Residue-level contacts at the interface:
Residue N373 in the first protein interacts with residue R296 in the second protein (closest heavy-atom distance 2.9 Å).
Residue N110 in the first protein interacts with residue K123 in the second protein (closest heavy-atom distance 3.4 Å).
Residue L588 in the first protein interacts with residue Y329 in the second protein (closest heavy-atom distance 3.3 Å).
Residue E182 in the first protein contacts residue V154 in the second protein (closest heavy-atom distance 3.6 Å).
Residue P430 in the first protein interacts with residue W138 in the second protein (closest heavy-atom distance 3.3 Å).
Residue L362 in the first protein is in contact with residue Q326 in the second protein (closest heavy-atom distance 3.4 Å).
Residue K577 in the first protein interacts with residue V150 in the second protein (closest heavy-atom distance 3.4 Å).
Residue L362 in the first protein contacts residue T327 in the second protein (closest heavy-atom distance 3.4 Å).
Residue T427 in the first protein contacts residue R237 in the second protein (closest heavy-atom distance 3.7 Å).
Residue D183 in the first protein contacts residue R325 in the second protein (closest heavy-atom distance 3.3 Å).
Residue Y148 in the first protein is in contact with residue M127 in the second protein (closest heavy-atom distance 2.6 Å).
Residue R177 in the first protein is in contact with residue L149 in the second protein (closest heavy-atom distance 3.3 Å).
Residue S178 in the first protein interacts with residue R131 in the second protein (closest heavy-atom distance 2.8 Å).
Residue E117 in the first protein interacts with residue Y125 in the second protein (closest heavy-atom distance 3.0 Å).
Residue K583 in the first protein interacts with residue N155 in the second protein (closest heavy-atom distance 3.3 Å).
Residue I105 in the first protein contacts residue W138 in the second protein (closest heavy-atom distance 3.6 Å).
Residue Q201 in the first protein interacts with residue V368 in the second protein (closest heavy-atom distance 3.3 Å).
Residue S178 in the first protein contacts residue M127 in the second protein (closest heavy-atom distance 3.4 Å).
Residue F572 in the first protein contacts residue D126 in the second protein (closest heavy-atom distance 3.3 Å).
Residue D184 in the first protein interacts with residue N321 in the second protein (closest heavy-atom distance 2.9 Å).
Residue A363 in the first protein is in contact with residue T327 in the second protein (closest heavy-atom distance 3.4 Å).
Residue M179 in the first protein is in contact with residue R131 in the second protein (closest heavy-atom distance 3.7 Å).
Residue R181 in the first protein is in contact with residue S304 in the second protein (closest heavy-atom distance 3.4 Å).
Residue R177 in the first protein is in contact with residue W159 in the second protein (closest heavy-atom distance 2.5 Å).
Residue D369 in the first protein interacts with residue R325 in the second protein (closest heavy-atom distance 3.5 Å).
Residue E364 in the first protein contacts residue T327 in the second protein (closest heavy-atom distance 3.4 Å).
Residue R424 in the first protein contacts residue R235 in the second protein (closest heavy-atom distance 3.2 Å).
Residue D183 in the first protein contacts residue Y329 in the second protein (closest heavy-atom distance 2.9 Å).
Residue D366 in the first protein is in contact with residue Q326 in the second protein (closest heavy-atom distance 3.0 Å).
Residue Y148 in the first protein contacts residue R131 in the second protein (closest heavy-atom distance 3.4 Å).
Residue Q602 in the first protein is in contact with residue R347 in the second protein (closest heavy-atom distance 3.4 Å).
Residue W119 in the first protein is in contact with residue E134 in the second protein (closest heavy-atom distance 3.3 Å).
Residue Q581 in the first protein contacts residue V154 in the second protein (closest heavy-atom distance 3.5 Å).
Residue A363 in the first protein interacts with residue Q326 in the second protein (closest heavy-atom distance 3.0 Å).
Residue E182 in the first protein is in contact with residue M161 in the second protein (closest heavy-atom distance 3.2 Å).
Residue F587 in the first protein is in contact with residue T327 in the second protein (closest heavy-atom distance 3.2 Å).
Residue G180 in the first protein is in contact with residue K310 in the second protein (closest heavy-atom distance 2.8 Å).
Residue F587 in the first protein interacts with residue R325 in the second protein (closest heavy-atom distance 3.3 Å).
Residue P592 in the first protein interacts with residue E344 in the second protein (closest heavy-atom distance 3.4 Å).
Residue E591 in the first protein is in contact with residue E356 in the second protein (closest heavy-atom distance 3.3 Å).
Residue E117 in the first protein is in contact with residue R122 in the second protein (closest heavy-atom distance 3.3 Å).
Residue L588 in the first protein interacts with residue P328 in the second protein (closest heavy-atom distance 3.2 Å).
Residue D183 in the first protein is in contact with residue Y318 in the second protein (closest heavy-atom distance 3.0 Å).
Residue L588 in the first protein contacts residue T327 in the second protein (closest heavy-atom distance 3.3 Å).
Residue N585 in the first protein is in contact with residue Y329 in the second protein (closest heavy-atom distance 3.0 Å).
Residue Q153 in the first protein interacts with residue W138 in the second protein (closest heavy-atom distance 3.2 Å).
Residue Q201 in the first protein interacts with residue E367 in the second protein (closest heavy-atom distance 2.8 Å).
Residue D184 in the first protein contacts residue S303 in the second protein (closest heavy-atom distance 3.5 Å).
Residue V152 in the first protein is in contact with residue I141 in the second protein (closest heavy-atom distance 3.3 Å).
Residue F587 in the first protein is in contact with residue P328 in the second protein (closest heavy-atom distance 3.2 Å).
Residue D183 in the first protein contacts residue W317 in the second protein (closest heavy-atom distance 3.0 Å).
Residue D369 in the first protein interacts with residue G324 in the second protein (closest heavy-atom distance 3.0 Å).
Residue L605 in the first protein interacts with residue R347 in the second protein (closest heavy-atom distance 3.5 Å).
Residue R375 in the first protein interacts with residue N321 in the second protein (closest heavy-atom distance 2.4 Å).
Residue R375 in the first protein interacts with residue R325 in the second protein (closest heavy-atom distance 3.1 Å).
Residue Q201 in the first protein contacts residue R369 in the second protein (closest heavy-atom distance 2.5 Å).
Residue K589 in the first protein interacts with residue A360 in the second protein (closest heavy-atom distance 3.3 Å).
Residue Q581 in the first protein interacts with residue D153 in the second protein (closest heavy-atom distance 3.6 Å).
Residue P200 in the first protein contacts residue E367 in the second protein (closest heavy-atom distance 3.4 Å).
Residue M179 in the first protein is in contact with residue I144 in the second protein (closest heavy-atom distance 3.5 Å).

This data describes a binding interaction between two proteins.

Sequence of the first protein:
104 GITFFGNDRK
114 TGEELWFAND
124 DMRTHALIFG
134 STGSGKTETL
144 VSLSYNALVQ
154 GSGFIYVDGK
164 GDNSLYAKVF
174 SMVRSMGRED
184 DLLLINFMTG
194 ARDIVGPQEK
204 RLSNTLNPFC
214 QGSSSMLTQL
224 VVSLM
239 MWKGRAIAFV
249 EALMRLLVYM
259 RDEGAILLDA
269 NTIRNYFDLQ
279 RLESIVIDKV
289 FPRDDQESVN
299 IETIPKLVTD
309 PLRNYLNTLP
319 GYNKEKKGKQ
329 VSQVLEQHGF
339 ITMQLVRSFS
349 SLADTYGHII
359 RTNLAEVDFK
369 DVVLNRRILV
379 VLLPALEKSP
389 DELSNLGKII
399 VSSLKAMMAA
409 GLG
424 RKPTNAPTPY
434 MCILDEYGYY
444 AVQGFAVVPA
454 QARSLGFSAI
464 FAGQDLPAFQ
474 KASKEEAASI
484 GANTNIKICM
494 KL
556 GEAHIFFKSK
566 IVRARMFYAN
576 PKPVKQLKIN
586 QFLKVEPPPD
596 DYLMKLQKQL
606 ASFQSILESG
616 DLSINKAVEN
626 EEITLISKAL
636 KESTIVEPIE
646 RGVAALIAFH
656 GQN

Sequence of the second protein:
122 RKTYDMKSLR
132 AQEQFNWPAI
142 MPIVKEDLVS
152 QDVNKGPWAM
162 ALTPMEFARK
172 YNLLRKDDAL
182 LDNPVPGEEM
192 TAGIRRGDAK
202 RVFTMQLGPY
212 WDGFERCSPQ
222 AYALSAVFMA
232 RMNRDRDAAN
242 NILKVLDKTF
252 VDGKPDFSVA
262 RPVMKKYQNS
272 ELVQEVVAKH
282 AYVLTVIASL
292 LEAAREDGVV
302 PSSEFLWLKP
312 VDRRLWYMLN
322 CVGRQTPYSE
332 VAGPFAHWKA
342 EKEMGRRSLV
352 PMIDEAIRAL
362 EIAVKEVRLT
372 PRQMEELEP